Sequence of protein 1:
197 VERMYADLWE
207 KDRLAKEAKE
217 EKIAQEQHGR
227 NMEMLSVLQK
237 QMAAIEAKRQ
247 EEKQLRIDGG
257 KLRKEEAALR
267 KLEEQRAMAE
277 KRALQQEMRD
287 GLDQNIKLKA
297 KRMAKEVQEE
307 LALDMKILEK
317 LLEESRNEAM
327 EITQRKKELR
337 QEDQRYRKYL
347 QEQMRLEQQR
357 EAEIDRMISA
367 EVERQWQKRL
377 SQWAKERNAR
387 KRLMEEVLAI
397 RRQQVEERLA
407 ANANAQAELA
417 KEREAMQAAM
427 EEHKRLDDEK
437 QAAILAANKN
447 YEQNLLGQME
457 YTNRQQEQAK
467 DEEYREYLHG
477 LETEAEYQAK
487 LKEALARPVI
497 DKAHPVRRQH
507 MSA

Sequence of protein 2:
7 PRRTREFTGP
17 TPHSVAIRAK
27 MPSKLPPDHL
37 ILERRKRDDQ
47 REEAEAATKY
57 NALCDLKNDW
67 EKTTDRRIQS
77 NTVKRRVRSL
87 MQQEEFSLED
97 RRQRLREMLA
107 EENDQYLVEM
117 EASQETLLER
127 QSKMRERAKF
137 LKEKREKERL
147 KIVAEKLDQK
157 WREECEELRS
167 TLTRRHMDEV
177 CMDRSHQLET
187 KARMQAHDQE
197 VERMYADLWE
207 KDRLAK

Residue-level contacts at the interface:
Residue L491 in protein 1 is in contact with residue T167 in protein 2 (closest heavy-atom distance 3.6 Å).
Residue A490 in protein 1 contacts residue L164 in protein 2 (closest heavy-atom distance 3.4 Å).
Residue L487 in protein 1 interacts with residue W157 in protein 2 (closest heavy-atom distance 3.4 Å).
Residue Y483 in protein 1 contacts residue W157 in protein 2 (closest heavy-atom distance 3.5 Å).
Residue K486 in protein 1 contacts residue D154 in protein 2 (closest heavy-atom distance 4.9 Å).
Residue A490 in protein 1 contacts residue R171 in protein 2 (closest heavy-atom distance 4.3 Å).
Residue L487 in protein 1 interacts with residue E163 in protein 2 (closest heavy-atom distance 3.7 Å).
Residue L491 in protein 1 interacts with residue L164 in protein 2 (closest heavy-atom distance 4.2 Å).
Residue L487 in protein 1 contacts residue L164 in protein 2 (closest heavy-atom distance 4.5 Å).
Residue A490 in protein 1 is in contact with residue W157 in protein 2 (closest heavy-atom distance 4.1 Å).
Residue A490 in protein 1 interacts with residue R158 in protein 2 (closest heavy-atom distance 4.4 Å).
Residue R493 in protein 1 interacts with residue D154 in protein 2 (closest heavy-atom distance 4.9 Å).
Residue Y483 in protein 1 is in contact with residue E163 in protein 2 (closest heavy-atom distance 3.9 Å).
Residue R503 in protein 1 is in contact with residue E175 in protein 2 (closest heavy-atom distance 3.4 Å).
Residue R503 in protein 1 is in contact with residue D179 in protein 2 (closest heavy-atom distance 3.1 Å).
Residue D497 in protein 1 contacts residue R158 in protein 2 (closest heavy-atom distance 4.3 Å).
Residue Y483 in protein 1 is in contact with residue E162 in protein 2 (closest heavy-atom distance 4.7 Å).
Residue I496 in protein 1 is in contact with residue R171 in protein 2 (closest heavy-atom distance 4.9 Å).
Residue Y483 in protein 1 is in contact with residue C161 in protein 2 (closest heavy-atom distance 3.6 Å).
Residue A492 in protein 1 contacts residue R171 in protein 2 (closest heavy-atom distance 4.8 Å).
Residue I496 in protein 1 is in contact with residue L168 in protein 2 (closest heavy-atom distance 3.7 Å).
Residue L487 in protein 1 interacts with residue C161 in protein 2 (closest heavy-atom distance 3.8 Å).
Residue K486 in protein 1 contacts residue W157 in protein 2 (closest heavy-atom distance 3.5 Å).
Residue L491 in protein 1 interacts with residue R171 in protein 2 (closest heavy-atom distance 2.6 Å).
Residue R493 in protein 1 is in contact with residue R158 in protein 2 (closest heavy-atom distance 3.2 Å).
Residue E489 in protein 1 contacts residue D154 in protein 2 (closest heavy-atom distance 4.2 Å).

These two protein chains interact to form a complex.